Sequence of the first protein:
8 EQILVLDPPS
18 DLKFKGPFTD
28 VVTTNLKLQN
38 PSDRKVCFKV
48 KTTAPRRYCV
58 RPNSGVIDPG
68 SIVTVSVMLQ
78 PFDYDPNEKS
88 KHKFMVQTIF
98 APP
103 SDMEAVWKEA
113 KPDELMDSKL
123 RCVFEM

Interface contacts:
Residue D80 in the second protein interacts with residue P66 in the first protein (closest heavy-atom distance 3.6 Å).
Residue D80 in the second protein interacts with residue S39 in the first protein (closest heavy-atom distance 4.6 Å).
Residue R54 in the second protein interacts with residue D65 in the first protein (closest heavy-atom distance 4.2 Å).
Residue D80 in the second protein contacts residue G67 in the first protein (closest heavy-atom distance 4.7 Å).
Residue D80 in the second protein interacts with residue D40 in the first protein (closest heavy-atom distance 4.5 Å).
Residue E85 in the second protein interacts with residue K42 in the first protein (closest heavy-atom distance 3.1 Å).

Sequence of the second protein:
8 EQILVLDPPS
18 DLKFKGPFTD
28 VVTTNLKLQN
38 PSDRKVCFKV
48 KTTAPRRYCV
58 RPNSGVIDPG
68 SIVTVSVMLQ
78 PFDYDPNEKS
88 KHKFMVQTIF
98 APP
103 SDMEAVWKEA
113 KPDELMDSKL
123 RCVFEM

The following describes two proteins that form a bound complex.